Sequence of chain A:
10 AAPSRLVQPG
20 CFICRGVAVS

Sequence of chain B:
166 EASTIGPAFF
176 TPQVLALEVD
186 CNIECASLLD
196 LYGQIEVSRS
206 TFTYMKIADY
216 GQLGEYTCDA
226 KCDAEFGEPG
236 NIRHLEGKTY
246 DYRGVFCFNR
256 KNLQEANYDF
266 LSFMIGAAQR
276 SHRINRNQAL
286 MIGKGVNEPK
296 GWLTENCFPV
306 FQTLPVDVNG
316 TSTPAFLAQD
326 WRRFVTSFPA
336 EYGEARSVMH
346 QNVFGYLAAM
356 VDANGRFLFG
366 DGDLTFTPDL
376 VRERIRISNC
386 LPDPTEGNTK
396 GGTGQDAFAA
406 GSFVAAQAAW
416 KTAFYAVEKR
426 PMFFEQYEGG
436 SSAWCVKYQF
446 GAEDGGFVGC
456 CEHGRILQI

The following describes two proteins that form a bound complex.

Contacts between the two chains:
Residue N359 in chain B is in contact with residue I22 in chain A (closest heavy-atom distance 3.2 Å).
Residue N314 in chain B contacts residue A27 in chain A (closest heavy-atom distance 3.3 Å).
Residue V313 in chain B contacts residue V26 in chain A (closest heavy-atom distance 3.7 Å).
Residue T398 in chain B contacts residue G25 in chain A (closest heavy-atom distance 3.3 Å).
Residue N314 in chain B interacts with residue V26 in chain A (closest heavy-atom distance 3.9 Å).
Residue A358 in chain B interacts with residue I22 in chain A (closest heavy-atom distance 3.8 Å).
Residue N314 in chain B interacts with residue G25 in chain A (closest heavy-atom distance 4.8 Å).
Residue V313 in chain B is in contact with residue G25 in chain A (closest heavy-atom distance 3.7 Å).
Residue T398 in chain B is in contact with residue R24 in chain A (closest heavy-atom distance 4.2 Å).
Residue V356 in chain B is in contact with residue I22 in chain A (closest heavy-atom distance 4.6 Å).